Interface contacts:
Residue E81 in chain B is in contact with residue A11 in chain A (closest heavy-atom distance 2.8 Å).
Residue T73 in chain B is in contact with residue V9 in chain A (closest heavy-atom distance 4.7 Å).

Sequence of chain A:
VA

These two protein chains interact to form a complex.

Sequence of chain B:
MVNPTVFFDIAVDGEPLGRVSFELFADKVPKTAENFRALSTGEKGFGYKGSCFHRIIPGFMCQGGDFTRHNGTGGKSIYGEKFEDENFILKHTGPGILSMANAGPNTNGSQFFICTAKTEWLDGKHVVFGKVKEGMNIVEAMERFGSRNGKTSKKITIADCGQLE